These two protein chains interact to form a complex.

Sequence of protein 2:
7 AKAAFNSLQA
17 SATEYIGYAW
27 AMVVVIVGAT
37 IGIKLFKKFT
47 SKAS

Sequence of protein 1:
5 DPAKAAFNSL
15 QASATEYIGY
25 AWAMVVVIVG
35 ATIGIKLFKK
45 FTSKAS

Residue-level contacts at the interface:
Residue A18 in protein 1 contacts residue L41 in protein 2 (closest heavy-atom distance 4.1 Å).
Residue I32 in protein 1 contacts residue S50 in protein 2 (closest heavy-atom distance 3.8 Å).
Residue L14 in protein 1 interacts with residue V33 in protein 2 (closest heavy-atom distance 4.6 Å).
Residue A25 in protein 1 contacts residue F45 in protein 2 (closest heavy-atom distance 4.2 Å).
Residue L14 in protein 1 interacts with residue G34 in protein 2 (closest heavy-atom distance 4.1 Å).
Residue Y21 in protein 1 contacts residue G38 in protein 2 (closest heavy-atom distance 3.4 Å).
Residue P6 in protein 1 contacts residue W26 in protein 2 (closest heavy-atom distance 4.1 Å).
Residue L14 in protein 1 interacts with residue I37 in protein 2 (closest heavy-atom distance 3.7 Å).
Residue P6 in protein 1 contacts residue V30 in protein 2 (closest heavy-atom distance 4.7 Å).
Residue I22 in protein 1 contacts residue F45 in protein 2 (closest heavy-atom distance 3.6 Å).
Residue Y21 in protein 1 interacts with residue L41 in protein 2 (closest heavy-atom distance 4.0 Å).
Residue V29 in protein 1 is in contact with residue A49 in protein 2 (closest heavy-atom distance 3.3 Å).
Residue M28 in protein 1 is in contact with residue S50 in protein 2 (closest heavy-atom distance 4.2 Å).
Residue Y21 in protein 1 is in contact with residue I39 in protein 2 (closest heavy-atom distance 5.0 Å).
Residue A25 in protein 1 contacts residue A49 in protein 2 (closest heavy-atom distance 3.6 Å).
Residue L14 in protein 1 contacts residue L41 in protein 2 (closest heavy-atom distance 4.9 Å).
Residue Y21 in protein 1 is in contact with residue F42 in protein 2 (closest heavy-atom distance 3.8 Å).
Residue M28 in protein 1 is in contact with residue T46 in protein 2 (closest heavy-atom distance 3.9 Å).
Residue M28 in protein 1 is in contact with residue A49 in protein 2 (closest heavy-atom distance 3.1 Å).
Residue A18 in protein 1 contacts residue F45 in protein 2 (closest heavy-atom distance 4.4 Å).
Residue A10 in protein 1 is in contact with residue V30 in protein 2 (closest heavy-atom distance 4.0 Å).
Residue A7 in protein 1 interacts with residue W26 in protein 2 (closest heavy-atom distance 4.3 Å).
Residue I32 in protein 1 is in contact with residue A49 in protein 2 (closest heavy-atom distance 4.0 Å).
Residue Y21 in protein 1 is in contact with residue F45 in protein 2 (closest heavy-atom distance 3.6 Å).
Residue M28 in protein 1 is in contact with residue F45 in protein 2 (closest heavy-atom distance 4.7 Å).